Sequence of chain A:
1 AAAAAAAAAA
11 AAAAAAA

This data describes a binding interaction between two proteins.

Sequence of chain B:
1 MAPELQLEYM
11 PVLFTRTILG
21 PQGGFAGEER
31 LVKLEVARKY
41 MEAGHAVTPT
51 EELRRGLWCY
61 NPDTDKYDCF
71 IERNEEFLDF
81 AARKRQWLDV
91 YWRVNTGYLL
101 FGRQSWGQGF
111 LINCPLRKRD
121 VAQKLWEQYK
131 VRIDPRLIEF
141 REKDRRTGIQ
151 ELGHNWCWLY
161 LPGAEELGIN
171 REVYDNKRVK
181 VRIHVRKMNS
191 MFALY

Contacts between the two chains:
Residue L167 in chain B interacts with residue A14 in chain A (closest heavy-atom distance 3.6 Å).
Residue R83 in chain B interacts with residue A15 in chain A (closest heavy-atom distance 4.2 Å).
Residue R83 in chain B contacts residue A17 in chain A (closest heavy-atom distance 3.6 Å).
Residue R83 in chain B interacts with residue A14 in chain A (closest heavy-atom distance 3.3 Å).
Residue E166 in chain B is in contact with residue A13 in chain A (closest heavy-atom distance 4.1 Å).
Residue R83 in chain B interacts with residue A16 in chain A (closest heavy-atom distance 4.3 Å).
Residue E166 in chain B interacts with residue A14 in chain A (closest heavy-atom distance 3.6 Å).
Residue E166 in chain B contacts residue A15 in chain A (closest heavy-atom distance 3.5 Å).
Residue L167 in chain B contacts residue A15 in chain A (closest heavy-atom distance 3.9 Å).
Residue P162 in chain B contacts residue A14 in chain A (closest heavy-atom distance 4.3 Å).
Residue G163 in chain B contacts residue A14 in chain A (closest heavy-atom distance 3.7 Å).